Residue-level contacts at the interface:
Residue M49 in protein 1 interacts with residue L104 in protein 2 (closest heavy-atom distance 3.9 Å).
Residue I70 in protein 1 contacts residue Y102 in protein 2 (closest heavy-atom distance 3.6 Å).
Residue L125 in protein 1 is in contact with residue A29 in protein 2 (closest heavy-atom distance 4.3 Å).
Residue E127 in protein 1 is in contact with residue G27 in protein 2 (closest heavy-atom distance 3.4 Å).
Residue F123 in protein 1 contacts residue P101 in protein 2 (closest heavy-atom distance 3.8 Å).
Residue E127 in protein 1 contacts residue T30 in protein 2 (closest heavy-atom distance 4.3 Å).
Residue I80 in protein 1 interacts with residue Y98 in protein 2 (closest heavy-atom distance 3.9 Å).
Residue H73 in protein 1 interacts with residue T45 in protein 2 (closest heavy-atom distance 3.7 Å).
Residue L42 in protein 1 contacts residue Y103 in protein 2 (closest heavy-atom distance 3.0 Å).
Residue F132 in protein 1 interacts with residue S25 in protein 2 (closest heavy-atom distance 3.6 Å).
Residue Y106 in protein 1 contacts residue P100 in protein 2 (closest heavy-atom distance 2.7 Å).
Residue T79 in protein 1 interacts with residue M97 in protein 2 (closest heavy-atom distance 3.8 Å).
Residue Y106 in protein 1 contacts residue P99 in protein 2 (closest heavy-atom distance 3.6 Å).
Residue M49 in protein 1 contacts residue Y103 in protein 2 (closest heavy-atom distance 3.9 Å).
Residue L125 in protein 1 interacts with residue T30 in protein 2 (closest heavy-atom distance 3.5 Å).
Residue H47 in protein 1 contacts residue N108 in protein 2 (closest heavy-atom distance 2.9 Å).
Residue R40 in protein 1 contacts residue P26 in protein 2 (closest heavy-atom distance 2.7 Å).
Residue L7 in protein 1 is in contact with residue S25 in protein 2 (closest heavy-atom distance 3.8 Å).
Residue F123 in protein 1 contacts residue P100 in protein 2 (closest heavy-atom distance 4.1 Å).
Residue E77 in protein 1 interacts with residue R33 in protein 2 (closest heavy-atom distance 2.7 Å).
Residue H73 in protein 1 is in contact with residue E46 in protein 2 (closest heavy-atom distance 3.7 Å).
Residue K75 in protein 1 interacts with residue E46 in protein 2 (closest heavy-atom distance 3.5 Å).
Residue H73 in protein 1 is in contact with residue K93 in protein 2 (closest heavy-atom distance 4.3 Å).
Residue L36 in protein 1 interacts with residue P101 in protein 2 (closest heavy-atom distance 4.0 Å).
Residue L94 in protein 1 is in contact with residue P99 in protein 2 (closest heavy-atom distance 3.5 Å).
Residue R40 in protein 1 interacts with residue T30 in protein 2 (closest heavy-atom distance 3.6 Å).
Residue M49 in protein 1 contacts residue Y102 in protein 2 (closest heavy-atom distance 4.1 Å).
Residue R40 in protein 1 contacts residue G27 in protein 2 (closest heavy-atom distance 4.3 Å).
Residue N96 in protein 1 interacts with residue Y98 in protein 2 (closest heavy-atom distance 2.6 Å).
Residue E127 in protein 1 is in contact with residue A29 in protein 2 (closest heavy-atom distance 2.6 Å).
Residue F132 in protein 1 is in contact with residue G27 in protein 2 (closest heavy-atom distance 3.5 Å).
Residue F132 in protein 1 contacts residue P26 in protein 2 (closest heavy-atom distance 4.1 Å).
Residue R40 in protein 1 contacts residue Y103 in protein 2 (closest heavy-atom distance 3.5 Å).
Residue K74 in protein 1 contacts residue V44 in protein 2 (closest heavy-atom distance 3.5 Å).
Residue F83 in protein 1 is in contact with residue P100 in protein 2 (closest heavy-atom distance 3.9 Å).
Residue R40 in protein 1 is in contact with residue A24 in protein 2 (closest heavy-atom distance 4.5 Å).
Residue E127 in protein 1 contacts residue K28 in protein 2 (closest heavy-atom distance 2.8 Å).
Residue A134 in protein 1 contacts residue P101 in protein 2 (closest heavy-atom distance 3.8 Å).
Residue L36 in protein 1 is in contact with residue Y102 in protein 2 (closest heavy-atom distance 3.9 Å).
Residue R40 in protein 1 is in contact with residue M1 in protein 2 (closest heavy-atom distance 4.4 Å).
Residue L94 in protein 1 is in contact with residue Y98 in protein 2 (closest heavy-atom distance 3.2 Å).
Residue R40 in protein 1 interacts with residue S25 in protein 2 (closest heavy-atom distance 3.2 Å).
Residue H73 in protein 1 contacts residue V44 in protein 2 (closest heavy-atom distance 3.0 Å).
Residue L125 in protein 1 contacts residue P99 in protein 2 (closest heavy-atom distance 4.2 Å).
Residue A81 in protein 1 is in contact with residue P100 in protein 2 (closest heavy-atom distance 3.9 Å).
Residue Y52 in protein 1 is in contact with residue Y102 in protein 2 (closest heavy-atom distance 2.8 Å).
Residue H47 in protein 1 interacts with residue G107 in protein 2 (closest heavy-atom distance 4.0 Å).
Residue I41 in protein 1 is in contact with residue Y103 in protein 2 (closest heavy-atom distance 3.5 Å).
Residue H47 in protein 1 is in contact with residue I106 in protein 2 (closest heavy-atom distance 3.3 Å).
Residue L36 in protein 1 interacts with residue Y103 in protein 2 (closest heavy-atom distance 3.9 Å).
Residue Y100 in protein 1 interacts with residue Y98 in protein 2 (closest heavy-atom distance 3.1 Å).
Residue S72 in protein 1 contacts residue R33 in protein 2 (closest heavy-atom distance 4.2 Å).
Residue A81 in protein 1 contacts residue Y98 in protein 2 (closest heavy-atom distance 3.7 Å).
Residue K74 in protein 1 interacts with residue T45 in protein 2 (closest heavy-atom distance 4.2 Å).
Residue L42 in protein 1 is in contact with residue M1 in protein 2 (closest heavy-atom distance 3.6 Å).
Residue L42 in protein 1 contacts residue H2 in protein 2 (closest heavy-atom distance 4.1 Å).
Residue Y52 in protein 1 contacts residue P101 in protein 2 (closest heavy-atom distance 3.9 Å).
Residue R40 in protein 1 is in contact with residue L96 in protein 2 (closest heavy-atom distance 4.0 Å).
Residue H73 in protein 1 is in contact with residue L37 in protein 2 (closest heavy-atom distance 4.3 Å).
Residue Y100 in protein 1 is in contact with residue A29 in protein 2 (closest heavy-atom distance 3.6 Å).

Sequence of protein 1:
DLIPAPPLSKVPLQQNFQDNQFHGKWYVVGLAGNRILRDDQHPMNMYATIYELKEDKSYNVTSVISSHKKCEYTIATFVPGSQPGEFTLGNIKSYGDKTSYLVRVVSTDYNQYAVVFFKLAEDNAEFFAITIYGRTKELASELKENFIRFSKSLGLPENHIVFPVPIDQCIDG

The following describes two proteins that form a bound complex.

Sequence of protein 2:
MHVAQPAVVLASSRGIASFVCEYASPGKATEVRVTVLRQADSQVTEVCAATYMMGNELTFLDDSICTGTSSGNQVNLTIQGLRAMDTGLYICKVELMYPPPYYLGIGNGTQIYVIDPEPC